Sequence of protein 1:
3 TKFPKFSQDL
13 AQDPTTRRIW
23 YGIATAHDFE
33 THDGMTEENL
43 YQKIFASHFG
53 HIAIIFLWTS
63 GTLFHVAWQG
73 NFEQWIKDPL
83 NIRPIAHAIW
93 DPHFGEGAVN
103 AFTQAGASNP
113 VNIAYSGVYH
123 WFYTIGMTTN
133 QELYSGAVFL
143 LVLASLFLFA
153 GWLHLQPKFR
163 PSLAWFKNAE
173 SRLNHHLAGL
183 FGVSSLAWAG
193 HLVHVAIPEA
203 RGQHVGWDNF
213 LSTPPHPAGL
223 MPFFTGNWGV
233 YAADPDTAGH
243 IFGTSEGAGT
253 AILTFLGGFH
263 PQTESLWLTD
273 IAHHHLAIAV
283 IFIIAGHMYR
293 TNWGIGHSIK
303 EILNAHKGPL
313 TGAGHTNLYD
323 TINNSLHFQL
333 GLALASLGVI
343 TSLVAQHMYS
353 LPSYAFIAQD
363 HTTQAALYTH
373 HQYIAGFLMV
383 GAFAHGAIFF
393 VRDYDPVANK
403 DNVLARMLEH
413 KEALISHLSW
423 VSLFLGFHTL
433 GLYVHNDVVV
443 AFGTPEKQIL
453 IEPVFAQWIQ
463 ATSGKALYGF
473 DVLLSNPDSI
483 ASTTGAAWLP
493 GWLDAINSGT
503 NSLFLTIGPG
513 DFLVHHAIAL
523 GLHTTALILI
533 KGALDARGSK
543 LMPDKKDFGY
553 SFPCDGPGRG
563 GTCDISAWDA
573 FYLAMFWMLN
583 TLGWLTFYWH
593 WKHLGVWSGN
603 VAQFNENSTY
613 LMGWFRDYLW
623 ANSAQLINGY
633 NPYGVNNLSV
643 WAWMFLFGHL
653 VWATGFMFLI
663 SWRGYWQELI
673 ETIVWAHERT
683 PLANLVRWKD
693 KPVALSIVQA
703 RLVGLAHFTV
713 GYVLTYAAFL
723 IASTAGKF

The following describes two proteins that form a bound complex.

Contacts between the two chains:
Residue Y136 in protein 1 is in contact with residue A11 in protein 2 (closest heavy-atom distance 4.0 Å).
Residue L150 in protein 1 contacts residue P18 in protein 2 (closest heavy-atom distance 3.6 Å).
Residue K45 in protein 1 contacts residue L29 in protein 2 (closest heavy-atom distance 2.9 Å).
Residue K7 in protein 1 is in contact with residue K31 in protein 2 (closest heavy-atom distance 3.4 Å).
Residue L143 in protein 1 interacts with residue P18 in protein 2 (closest heavy-atom distance 4.2 Å).
Residue F66 in protein 1 is in contact with residue I8 in protein 2 (closest heavy-atom distance 4.2 Å).
Residue L143 in protein 1 interacts with residue A11 in protein 2 (closest heavy-atom distance 3.9 Å).
Residue W154 in protein 1 is in contact with residue R24 in protein 2 (closest heavy-atom distance 3.4 Å).
Residue Q133 in protein 1 contacts residue Q7 in protein 2 (closest heavy-atom distance 3.2 Å).
Residue G52 in protein 1 contacts residue L25 in protein 2 (closest heavy-atom distance 3.6 Å).
Residue F151 in protein 1 interacts with residue R24 in protein 2 (closest heavy-atom distance 4.0 Å).
Residue T3 in protein 1 is in contact with residue Y30 in protein 2 (closest heavy-atom distance 4.0 Å).
Residue W70 in protein 1 contacts residue L3 in protein 2 (closest heavy-atom distance 3.6 Å).
Residue G153 in protein 1 is in contact with residue L25 in protein 2 (closest heavy-atom distance 3.3 Å).
Residue S49 in protein 1 is in contact with residue L29 in protein 2 (closest heavy-atom distance 3.3 Å).
Residue Y136 in protein 1 contacts residue L3 in protein 2 (closest heavy-atom distance 3.9 Å).
Residue K45 in protein 1 is in contact with residue Y30 in protein 2 (closest heavy-atom distance 4.7 Å).
Residue L150 in protein 1 interacts with residue L21 in protein 2 (closest heavy-atom distance 4.0 Å).
Residue F151 in protein 1 contacts residue L21 in protein 2 (closest heavy-atom distance 4.1 Å).
Residue V144 in protein 1 is in contact with residue V14 in protein 2 (closest heavy-atom distance 4.3 Å).
Residue L59 in protein 1 interacts with residue P18 in protein 2 (closest heavy-atom distance 4.6 Å).
Residue Q158 in protein 1 is in contact with residue E28 in protein 2 (closest heavy-atom distance 3.3 Å).
Residue Y136 in protein 1 interacts with residue A10 in protein 2 (closest heavy-atom distance 4.2 Å).
Residue S147 in protein 1 interacts with residue L17 in protein 2 (closest heavy-atom distance 3.1 Å).
Residue L157 in protein 1 is in contact with residue L29 in protein 2 (closest heavy-atom distance 3.4 Å).
Residue A69 in protein 1 interacts with residue L3 in protein 2 (closest heavy-atom distance 3.3 Å).
Residue A48 in protein 1 contacts residue L29 in protein 2 (closest heavy-atom distance 4.0 Å).
Residue E75 in protein 1 interacts with residue M1 in protein 2 (closest heavy-atom distance 2.9 Å).
Residue S147 in protein 1 contacts residue P18 in protein 2 (closest heavy-atom distance 3.1 Å).
Residue W70 in protein 1 interacts with residue I8 in protein 2 (closest heavy-atom distance 3.1 Å).
Residue Q133 in protein 1 is in contact with residue L3 in protein 2 (closest heavy-atom distance 3.5 Å).
Residue L157 in protein 1 is in contact with residue E28 in protein 2 (closest heavy-atom distance 4.0 Å).
Residue W154 in protein 1 interacts with residue L25 in protein 2 (closest heavy-atom distance 3.3 Å).
Residue L150 in protein 1 is in contact with residue A22 in protein 2 (closest heavy-atom distance 3.8 Å).
Residue Y136 in protein 1 interacts with residue Q7 in protein 2 (closest heavy-atom distance 2.4 Å).
Residue Q133 in protein 1 contacts residue M1 in protein 2 (closest heavy-atom distance 3.7 Å).
Residue V140 in protein 1 is in contact with residue A11 in protein 2 (closest heavy-atom distance 4.7 Å).
Residue N132 in protein 1 interacts with residue L3 in protein 2 (closest heavy-atom distance 4.4 Å).
Residue A48 in protein 1 is in contact with residue L25 in protein 2 (closest heavy-atom distance 4.4 Å).
Residue F51 in protein 1 contacts residue L25 in protein 2 (closest heavy-atom distance 4.9 Å).
Residue S147 in protein 1 contacts residue L21 in protein 2 (closest heavy-atom distance 3.2 Å).
Residue K7 in protein 1 is in contact with residue Y30 in protein 2 (closest heavy-atom distance 2.5 Å).
Residue F66 in protein 1 is in contact with residue Q7 in protein 2 (closest heavy-atom distance 5.0 Å).
Residue F66 in protein 1 is in contact with residue A11 in protein 2 (closest heavy-atom distance 3.7 Å).
Residue Y136 in protein 1 contacts residue I8 in protein 2 (closest heavy-atom distance 4.5 Å).
Residue Q133 in protein 1 contacts residue A2 in protein 2 (closest heavy-atom distance 3.3 Å).
Residue L143 in protein 1 is in contact with residue V14 in protein 2 (closest heavy-atom distance 3.8 Å).
Residue N132 in protein 1 interacts with residue A2 in protein 2 (closest heavy-atom distance 4.7 Å).
Residue L157 in protein 1 contacts residue L25 in protein 2 (closest heavy-atom distance 4.9 Å).
Residue N132 in protein 1 is in contact with residue M1 in protein 2 (closest heavy-atom distance 3.7 Å).
Residue F66 in protein 1 interacts with residue L3 in protein 2 (closest heavy-atom distance 4.8 Å).
Residue W154 in protein 1 is in contact with residue E28 in protein 2 (closest heavy-atom distance 3.6 Å).
Residue V140 in protein 1 is in contact with residue V14 in protein 2 (closest heavy-atom distance 5.0 Å).
Residue L143 in protein 1 interacts with residue A15 in protein 2 (closest heavy-atom distance 3.8 Å).
Residue L150 in protein 1 is in contact with residue L25 in protein 2 (closest heavy-atom distance 3.8 Å).

Sequence of protein 2:
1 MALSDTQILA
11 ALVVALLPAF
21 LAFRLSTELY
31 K